Sequence of protein 1:
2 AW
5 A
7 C

Sequence of protein 2:
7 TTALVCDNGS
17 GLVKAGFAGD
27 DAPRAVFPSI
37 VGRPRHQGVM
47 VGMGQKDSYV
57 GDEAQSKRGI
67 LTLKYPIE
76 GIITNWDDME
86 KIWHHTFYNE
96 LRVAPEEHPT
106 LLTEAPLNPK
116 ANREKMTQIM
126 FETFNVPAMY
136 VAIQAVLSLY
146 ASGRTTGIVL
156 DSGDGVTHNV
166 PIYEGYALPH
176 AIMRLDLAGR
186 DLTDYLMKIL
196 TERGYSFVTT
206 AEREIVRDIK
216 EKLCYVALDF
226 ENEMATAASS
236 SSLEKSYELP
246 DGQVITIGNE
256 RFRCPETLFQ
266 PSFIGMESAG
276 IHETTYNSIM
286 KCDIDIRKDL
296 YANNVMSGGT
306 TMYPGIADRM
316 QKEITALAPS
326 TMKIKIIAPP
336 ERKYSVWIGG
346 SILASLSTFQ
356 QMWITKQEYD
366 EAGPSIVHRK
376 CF

This data describes a binding interaction between two proteins.

Residue-level contacts at the interface:
Residue S201 in protein 2 contacts residue W3 in protein 1 (closest heavy-atom distance 3.6 Å).
Residue S201 in protein 2 is in contact with residue A5 in protein 1 (closest heavy-atom distance 3.6 Å).
Residue Q248 in protein 2 is in contact with residue A5 in protein 1 (closest heavy-atom distance 4.4 Å).
Residue F202 in protein 2 contacts residue A5 in protein 1 (closest heavy-atom distance 4.1 Å).
Residue G199 in protein 2 is in contact with residue A5 in protein 1 (closest heavy-atom distance 4.2 Å).
Residue Y200 in protein 2 is in contact with residue W3 in protein 1 (closest heavy-atom distance 4.5 Å).
Residue T196 in protein 2 is in contact with residue W3 in protein 1 (closest heavy-atom distance 3.7 Å).
Residue G199 in protein 2 contacts residue W3 in protein 1 (closest heavy-atom distance 3.1 Å).
Residue Y200 in protein 2 contacts residue A5 in protein 1 (closest heavy-atom distance 3.6 Å).
Residue S201 in protein 2 interacts with residue C7 in protein 1 (closest heavy-atom distance 4.4 Å).
Residue L244 in protein 2 interacts with residue A5 in protein 1 (closest heavy-atom distance 3.9 Å).